Sequence of the second protein:
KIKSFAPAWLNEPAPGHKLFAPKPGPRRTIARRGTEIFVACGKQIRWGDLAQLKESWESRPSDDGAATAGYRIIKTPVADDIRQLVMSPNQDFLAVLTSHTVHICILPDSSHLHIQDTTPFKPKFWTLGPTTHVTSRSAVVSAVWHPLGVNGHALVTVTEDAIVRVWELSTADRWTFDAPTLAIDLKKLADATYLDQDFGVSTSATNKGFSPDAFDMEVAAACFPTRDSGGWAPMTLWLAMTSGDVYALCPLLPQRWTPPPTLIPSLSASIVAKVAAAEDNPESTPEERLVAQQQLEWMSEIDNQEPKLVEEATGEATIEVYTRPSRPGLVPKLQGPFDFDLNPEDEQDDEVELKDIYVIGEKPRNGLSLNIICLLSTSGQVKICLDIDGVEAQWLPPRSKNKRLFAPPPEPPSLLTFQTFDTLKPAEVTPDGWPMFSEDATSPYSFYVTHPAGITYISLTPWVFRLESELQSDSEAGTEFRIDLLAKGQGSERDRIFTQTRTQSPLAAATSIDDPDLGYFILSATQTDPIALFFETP

The following describes two proteins that form a bound complex.

Sequence of the first protein:
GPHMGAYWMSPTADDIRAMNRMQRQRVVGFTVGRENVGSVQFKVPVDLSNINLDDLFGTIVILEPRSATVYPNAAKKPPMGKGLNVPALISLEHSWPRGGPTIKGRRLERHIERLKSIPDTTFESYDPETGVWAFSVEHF

Interface contacts:
Residue P247 in the second protein is in contact with residue L115 in the first protein (closest heavy-atom distance 4.0 Å).
Residue D248 in the second protein interacts with residue R66 in the first protein (closest heavy-atom distance 2.8 Å).
Residue N242 in the second protein interacts with residue P72 in the first protein (closest heavy-atom distance 2.8 Å).
Residue N242 in the second protein is in contact with residue A74 in the first protein (closest heavy-atom distance 3.8 Å).
Residue D226 in the second protein interacts with residue P2 in the first protein (closest heavy-atom distance 3.4 Å).
Residue F245 in the second protein is in contact with residue V137 in the first protein (closest heavy-atom distance 3.5 Å).
Residue F245 in the second protein contacts residue A68 in the first protein (closest heavy-atom distance 2.8 Å).
Residue S239 in the second protein is in contact with residue N73 in the first protein (closest heavy-atom distance 3.4 Å).
Residue N242 in the second protein contacts residue T69 in the first protein (closest heavy-atom distance 3.9 Å).
Residue Y282 in the second protein contacts residue R98 in the first protein (closest heavy-atom distance 3.6 Å).
Residue S239 in the second protein contacts residue P72 in the first protein (closest heavy-atom distance 3.7 Å).
Residue F245 in the second protein interacts with residue I90 in the first protein (closest heavy-atom distance 4.1 Å).
Residue T241 in the second protein is in contact with residue P72 in the first protein (closest heavy-atom distance 3.1 Å).
Residue D251 in the second protein interacts with residue R66 in the first protein (closest heavy-atom distance 4.1 Å).
Residue P247 in the second protein is in contact with residue W133 in the first protein (closest heavy-atom distance 3.7 Å).
Residue F250 in the second protein is in contact with residue I118 in the first protein (closest heavy-atom distance 3.7 Å).
Residue D226 in the second protein interacts with residue R98 in the first protein (closest heavy-atom distance 2.7 Å).
Residue D384 in the second protein is in contact with residue R110 in the first protein (closest heavy-atom distance 2.7 Å).
Residue Q383 in the second protein interacts with residue R110 in the first protein (closest heavy-atom distance 4.1 Å).
Residue D251 in the second protein contacts residue P97 in the first protein (closest heavy-atom distance 3.6 Å).
Residue F245 in the second protein interacts with residue S67 in the first protein (closest heavy-atom distance 3.5 Å).
Residue E382 in the second protein is in contact with residue R110 in the first protein (closest heavy-atom distance 3.5 Å).
Residue G244 in the second protein interacts with residue T69 in the first protein (closest heavy-atom distance 3.5 Å).
Residue V387 in the second protein interacts with residue R110 in the first protein (closest heavy-atom distance 3.9 Å).
Residue F245 in the second protein interacts with residue R66 in the first protein (closest heavy-atom distance 3.9 Å).
Residue P247 in the second protein interacts with residue S95 in the first protein (closest heavy-atom distance 3.9 Å).
Residue G244 in the second protein is in contact with residue A68 in the first protein (closest heavy-atom distance 3.3 Å).
Residue D384 in the second protein contacts residue R106 in the first protein (closest heavy-atom distance 3.0 Å).
Residue F250 in the second protein is in contact with residue R114 in the first protein (closest heavy-atom distance 3.5 Å).
Residue F245 in the second protein is in contact with residue D120 in the first protein (closest heavy-atom distance 3.7 Å).
Residue N242 in the second protein interacts with residue Y71 in the first protein (closest heavy-atom distance 2.7 Å).
Residue T241 in the second protein contacts residue A74 in the first protein (closest heavy-atom distance 2.9 Å).
Residue F245 in the second protein contacts residue L92 in the first protein (closest heavy-atom distance 3.6 Å).
Residue D280 in the second protein is in contact with residue R98 in the first protein (closest heavy-atom distance 3.7 Å).
Residue F250 in the second protein contacts residue L115 in the first protein (closest heavy-atom distance 3.8 Å).
Residue F245 in the second protein is in contact with residue F135 in the first protein (closest heavy-atom distance 3.5 Å).
Residue P372 in the second protein is in contact with residue R98 in the first protein (closest heavy-atom distance 3.3 Å).
Residue S246 in the second protein is in contact with residue R66 in the first protein (closest heavy-atom distance 2.7 Å).
Residue N242 in the second protein contacts residue F140 in the first protein (closest heavy-atom distance 2.9 Å).
Residue T241 in the second protein interacts with residue N73 in the first protein (closest heavy-atom distance 3.9 Å).
Residue P372 in the second protein is in contact with residue G99 in the first protein (closest heavy-atom distance 4.1 Å).
Residue F245 in the second protein is in contact with residue F140 in the first protein (closest heavy-atom distance 3.8 Å).
Residue D251 in the second protein contacts residue R98 in the first protein (closest heavy-atom distance 2.9 Å).
Residue S246 in the second protein is in contact with residue I118 in the first protein (closest heavy-atom distance 3.8 Å).
Residue D226 in the second protein interacts with residue G1 in the first protein (closest heavy-atom distance 3.5 Å).
Residue A225 in the second protein contacts residue R98 in the first protein (closest heavy-atom distance 3.5 Å).
Residue N242 in the second protein interacts with residue V70 in the first protein (closest heavy-atom distance 3.4 Å).
Residue M252 in the second protein contacts residue R98 in the first protein (closest heavy-atom distance 3.8 Å).
Residue T228 in the second protein contacts residue G1 in the first protein (closest heavy-atom distance 3.1 Å).
Residue F250 in the second protein interacts with residue H111 in the first protein (closest heavy-atom distance 3.5 Å).
Residue S278 in the second protein contacts residue R114 in the first protein (closest heavy-atom distance 3.2 Å).
Residue A240 in the second protein contacts residue P72 in the first protein (closest heavy-atom distance 3.7 Å).
Residue P247 in the second protein is in contact with residue R66 in the first protein (closest heavy-atom distance 3.4 Å).
Residue F245 in the second protein contacts residue T121 in the first protein (closest heavy-atom distance 3.5 Å).
Residue N242 in the second protein contacts residue K77 in the first protein (closest heavy-atom distance 3.5 Å).
Residue A227 in the second protein is in contact with residue G1 in the first protein (closest heavy-atom distance 3.7 Å).
Residue D248 in the second protein is in contact with residue R98 in the first protein (closest heavy-atom distance 2.8 Å).
Residue D226 in the second protein interacts with residue P65 in the first protein (closest heavy-atom distance 3.6 Å).
Residue S246 in the second protein interacts with residue W133 in the first protein (closest heavy-atom distance 3.8 Å).
Residue D226 in the second protein contacts residue R66 in the first protein (closest heavy-atom distance 3.9 Å).